Sequence of chain A:
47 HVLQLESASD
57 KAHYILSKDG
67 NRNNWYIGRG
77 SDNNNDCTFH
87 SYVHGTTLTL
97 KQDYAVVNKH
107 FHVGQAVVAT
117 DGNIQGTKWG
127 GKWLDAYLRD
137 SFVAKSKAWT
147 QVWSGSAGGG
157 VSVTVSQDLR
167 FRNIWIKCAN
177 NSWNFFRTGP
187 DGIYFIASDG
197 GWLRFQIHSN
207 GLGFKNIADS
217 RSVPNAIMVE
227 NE

Sequence of chain B:
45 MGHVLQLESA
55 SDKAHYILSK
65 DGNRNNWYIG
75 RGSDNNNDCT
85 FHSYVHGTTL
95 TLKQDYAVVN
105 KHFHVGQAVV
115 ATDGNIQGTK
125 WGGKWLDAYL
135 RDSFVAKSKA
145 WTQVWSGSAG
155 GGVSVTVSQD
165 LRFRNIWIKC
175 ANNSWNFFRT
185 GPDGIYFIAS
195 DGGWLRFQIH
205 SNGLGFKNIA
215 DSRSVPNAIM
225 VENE

Interface contacts:
Residue A58 in chain B contacts residue H47 in chain A (closest heavy-atom distance 3.2 Å).
Residue H108 in chain B is in contact with residue Y100 in chain A (closest heavy-atom distance 3.4 Å).
Residue K64 in chain B contacts residue L51 in chain A (closest heavy-atom distance 2.9 Å).
Residue T92 in chain B is in contact with residue K97 in chain A (closest heavy-atom distance 2.7 Å).
Residue H90 in chain B is in contact with residue D82 in chain A (closest heavy-atom distance 2.7 Å).
Residue R68 in chain B interacts with residue N81 in chain A (closest heavy-atom distance 3.4 Å).
Residue N70 in chain B interacts with residue R75 in chain A (closest heavy-atom distance 3.1 Å).
Residue F191 in chain B contacts residue N180 in chain A (closest heavy-atom distance 3.3 Å).
Residue G66 in chain B is in contact with residue S55 in chain A (closest heavy-atom distance 3.3 Å).
Residue G110 in chain B contacts residue V103 in chain A (closest heavy-atom distance 2.9 Å).
Residue S137 in chain B interacts with residue K141 in chain A (closest heavy-atom distance 2.8 Å).
Residue F107 in chain B is in contact with residue A101 in chain A (closest heavy-atom distance 3.3 Å).
Residue L62 in chain B is in contact with residue L49 in chain A (closest heavy-atom distance 2.9 Å).
Residue I61 in chain B interacts with residue L49 in chain A (closest heavy-atom distance 3.4 Å).
Residue F191 in chain B contacts residue W179 in chain A (closest heavy-atom distance 3.1 Å).
Residue K64 in chain B interacts with residue S53 in chain A (closest heavy-atom distance 3.1 Å).
Residue S63 in chain B contacts residue R75 in chain A (closest heavy-atom distance 3.0 Å).
Residue D65 in chain B contacts residue D56 in chain A (closest heavy-atom distance 2.6 Å).
Residue N70 in chain B is in contact with residue N81 in chain A (closest heavy-atom distance 2.9 Å).
Residue L62 in chain B interacts with residue L51 in chain A (closest heavy-atom distance 2.7 Å).
Residue V139 in chain B contacts residue V139 in chain A (closest heavy-atom distance 3.0 Å).
Residue R183 in chain B is in contact with residue N169 in chain A (closest heavy-atom distance 3.3 Å).
Residue G122 in chain B interacts with residue D117 in chain A (closest heavy-atom distance 3.3 Å).
Residue I189 in chain B interacts with residue W179 in chain A (closest heavy-atom distance 2.9 Å).
Residue R183 in chain B is in contact with residue W171 in chain A (closest heavy-atom distance 2.8 Å).
Residue R183 in chain B contacts residue E226 in chain A (closest heavy-atom distance 2.8 Å).
Residue F191 in chain B is in contact with residue A193 in chain A (closest heavy-atom distance 3.4 Å).
Residue K124 in chain B interacts with residue D117 in chain A (closest heavy-atom distance 2.9 Å).
Residue R135 in chain B is in contact with residue K141 in chain A (closest heavy-atom distance 3.4 Å).
Residue H108 in chain B is in contact with residue V102 in chain A (closest heavy-atom distance 3.3 Å).
Residue P186 in chain B interacts with residue W145 in chain A (closest heavy-atom distance 3.3 Å).
Residue H106 in chain B is in contact with residue Y100 in chain A (closest heavy-atom distance 3.2 Å).
Residue H108 in chain B interacts with residue A101 in chain A (closest heavy-atom distance 2.8 Å).
Residue H59 in chain B contacts residue H47 in chain A (closest heavy-atom distance 3.3 Å).
Residue A112 in chain B interacts with residue T116 in chain A (closest heavy-atom distance 3.4 Å).
Residue W71 in chain B is in contact with residue G74 in chain A (closest heavy-atom distance 3.4 Å).
Residue K105 in chain B is in contact with residue Q98 in chain A (closest heavy-atom distance 2.8 Å).
Residue F138 in chain B interacts with residue V139 in chain A (closest heavy-atom distance 3.4 Å).
Residue H90 in chain B interacts with residue N81 in chain A (closest heavy-atom distance 3.4 Å).
Residue W71 in chain B interacts with residue C83 in chain A (closest heavy-atom distance 3.4 Å).
Residue K64 in chain B contacts residue Q50 in chain A (closest heavy-atom distance 3.4 Å).
Residue Y60 in chain B contacts residue V48 in chain A (closest heavy-atom distance 3.3 Å).
Residue L62 in chain B is in contact with residue Q50 in chain A (closest heavy-atom distance 3.4 Å).
Residue K57 in chain B is in contact with residue H47 in chain A (closest heavy-atom distance 3.3 Å).
Residue Y190 in chain B interacts with residue W179 in chain A (closest heavy-atom distance 3.3 Å).
Residue T123 in chain B interacts with residue D117 in chain A (closest heavy-atom distance 3.1 Å).
Residue H90 in chain B is in contact with residue K97 in chain A (closest heavy-atom distance 3.3 Å).
Residue V109 in chain B is in contact with residue T116 in chain A (closest heavy-atom distance 3.3 Å).
Residue W125 in chain B contacts residue G118 in chain A (closest heavy-atom distance 2.9 Å).
Residue T184 in chain B contacts residue W171 in chain A (closest heavy-atom distance 3.4 Å).
Residue E228 in chain B contacts residue K143 in chain A (closest heavy-atom distance 2.7 Å).
Residue R200 in chain B interacts with residue D195 in chain A (closest heavy-atom distance 2.7 Å).
Residue W71 in chain B contacts residue R75 in chain A (closest heavy-atom distance 3.4 Å).
Residue S63 in chain B is in contact with residue L51 in chain A (closest heavy-atom distance 3.4 Å).
Residue H108 in chain B interacts with residue V103 in chain A (closest heavy-atom distance 2.9 Å).
Residue V109 in chain B interacts with residue K105 in chain A (closest heavy-atom distance 3.3 Å).
Residue H106 in chain B contacts residue A101 in chain A (closest heavy-atom distance 3.1 Å).
Residue Y60 in chain B contacts residue L49 in chain A (closest heavy-atom distance 3.0 Å).
Residue F191 in chain B is in contact with residue D195 in chain A (closest heavy-atom distance 3.3 Å).
Residue G66 in chain B interacts with residue S53 in chain A (closest heavy-atom distance 2.9 Å).

These two protein chains interact to form a complex.